Sequence of chain A:
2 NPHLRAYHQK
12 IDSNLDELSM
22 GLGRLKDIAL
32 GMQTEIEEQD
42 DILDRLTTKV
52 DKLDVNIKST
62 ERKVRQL

Sequence of chain B:
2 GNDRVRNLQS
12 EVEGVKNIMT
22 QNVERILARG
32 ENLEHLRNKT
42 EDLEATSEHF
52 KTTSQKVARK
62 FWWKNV

These two protein chains interact to form a complex.

Residue-level contacts at the interface:
Residue V51 in chain A is in contact with residue T41 in chain B (closest heavy-atom distance 4.1 Å).
Residue T48 in chain A is in contact with residue L37 in chain B (closest heavy-atom distance 3.4 Å).
Residue L44 in chain A contacts residue L34 in chain B (closest heavy-atom distance 4.1 Å).
Residue L19 in chain A interacts with residue L9 in chain B (closest heavy-atom distance 3.8 Å).
Residue L23 in chain A contacts residue V13 in chain B (closest heavy-atom distance 3.6 Å).
Residue Q34 in chain A contacts residue R26 in chain B (closest heavy-atom distance 4.3 Å).
Residue L23 in chain A contacts residue V16 in chain B (closest heavy-atom distance 3.9 Å).
Residue L23 in chain A is in contact with residue E12 in chain B (closest heavy-atom distance 3.7 Å).
Residue D41 in chain A interacts with residue R26 in chain B (closest heavy-atom distance 3.9 Å).
Residue I58 in chain A interacts with residue F51 in chain B (closest heavy-atom distance 3.6 Å).
Residue E38 in chain A contacts residue R26 in chain B (closest heavy-atom distance 3.2 Å).
Residue L44 in chain A interacts with residue L37 in chain B (closest heavy-atom distance 4.2 Å).
Residue D13 in chain A is in contact with residue R5 in chain B (closest heavy-atom distance 4.3 Å).
Residue I37 in chain A contacts residue I27 in chain B (closest heavy-atom distance 3.5 Å).
Residue D45 in chain A is in contact with residue N33 in chain B (closest heavy-atom distance 4.3 Å).
Residue E62 in chain A is in contact with residue H50 in chain B (closest heavy-atom distance 3.5 Å).
Residue L16 in chain A is in contact with residue L9 in chain B (closest heavy-atom distance 3.7 Å).
Residue K59 in chain A interacts with residue T47 in chain B (closest heavy-atom distance 3.4 Å).
Residue I37 in chain A interacts with residue R26 in chain B (closest heavy-atom distance 3.1 Å).
Residue V65 in chain A is in contact with residue S55 in chain B (closest heavy-atom distance 4.3 Å).
Residue I58 in chain A interacts with residue T47 in chain B (closest heavy-atom distance 3.6 Å).
Residue M33 in chain A is in contact with residue M20 in chain B (closest heavy-atom distance 3.6 Å).
Residue L44 in chain A interacts with residue N33 in chain B (closest heavy-atom distance 3.8 Å).
Residue L68 in chain A contacts residue V58 in chain B (closest heavy-atom distance 3.5 Å).
Residue L47 in chain A contacts residue L37 in chain B (closest heavy-atom distance 3.6 Å).
Residue V65 in chain A is in contact with residue T54 in chain B (closest heavy-atom distance 3.9 Å).
Residue T61 in chain A interacts with residue F51 in chain B (closest heavy-atom distance 3.6 Å).
Residue R66 in chain A contacts residue T54 in chain B (closest heavy-atom distance 4.2 Å).
Residue D41 in chain A is in contact with residue N33 in chain B (closest heavy-atom distance 3.5 Å).
Residue S20 in chain A interacts with residue L9 in chain B (closest heavy-atom distance 3.6 Å).
Residue Q40 in chain A contacts residue R30 in chain B (closest heavy-atom distance 2.6 Å).
Residue V51 in chain A interacts with residue K40 in chain B (closest heavy-atom distance 4.1 Å).
Residue S20 in chain A contacts residue E12 in chain B (closest heavy-atom distance 3.7 Å).
Residue T48 in chain A contacts residue K40 in chain B (closest heavy-atom distance 3.8 Å).
Residue I37 in chain A is in contact with residue N23 in chain B (closest heavy-atom distance 4.0 Å).
Residue K27 in chain A is in contact with residue V16 in chain B (closest heavy-atom distance 3.9 Å).
Residue D55 in chain A interacts with residue D43 in chain B (closest heavy-atom distance 3.8 Å).
Residue D55 in chain A interacts with residue L44 in chain B (closest heavy-atom distance 4.0 Å).
Residue V65 in chain A interacts with residue V58 in chain B (closest heavy-atom distance 3.8 Å).
Residue A30 in chain A is in contact with residue I19 in chain B (closest heavy-atom distance 3.6 Å).
Residue L31 in chain A interacts with residue I19 in chain B (closest heavy-atom distance 3.5 Å).
Residue G24 in chain A contacts residue E12 in chain B (closest heavy-atom distance 4.3 Å).
Residue Q34 in chain A interacts with residue I19 in chain B (closest heavy-atom distance 4.3 Å).
Residue I58 in chain A interacts with residue S48 in chain B (closest heavy-atom distance 4.2 Å).
Residue L68 in chain A contacts residue F62 in chain B (closest heavy-atom distance 4.3 Å).
Residue Q34 in chain A contacts residue N23 in chain B (closest heavy-atom distance 3.1 Å).
Residue L16 in chain A contacts residue R5 in chain B (closest heavy-atom distance 3.3 Å).
Residue L54 in chain A is in contact with residue L44 in chain B (closest heavy-atom distance 3.8 Å).
Residue D52 in chain A contacts residue K40 in chain B (closest heavy-atom distance 2.8 Å).
Residue A30 in chain A is in contact with residue M20 in chain B (closest heavy-atom distance 3.6 Å).
Residue K27 in chain A interacts with residue I19 in chain B (closest heavy-atom distance 4.0 Å).
Residue M33 in chain A contacts residue N23 in chain B (closest heavy-atom distance 3.7 Å).
Residue A30 in chain A contacts residue N23 in chain B (closest heavy-atom distance 3.2 Å).
Residue L23 in chain A interacts with residue L9 in chain B (closest heavy-atom distance 3.8 Å).
Residue L26 in chain A interacts with residue V16 in chain B (closest heavy-atom distance 3.9 Å).
Residue E62 in chain A interacts with residue T54 in chain B (closest heavy-atom distance 4.0 Å).
Residue L68 in chain A is in contact with residue K61 in chain B (closest heavy-atom distance 4.2 Å).
Residue D55 in chain A interacts with residue T47 in chain B (closest heavy-atom distance 2.6 Å).
Residue V51 in chain A interacts with residue L44 in chain B (closest heavy-atom distance 3.5 Å).
Residue I58 in chain A is in contact with residue L44 in chain B (closest heavy-atom distance 3.5 Å).